Contacts between the two chains:
Residue Y116 in chain A is in contact with residue L8 in chain B (closest heavy-atom distance 4.0 Å).
Residue W147 in chain A interacts with residue K7 in chain B (closest heavy-atom distance 4.0 Å).
Residue N70 in chain A interacts with residue F5 in chain B (closest heavy-atom distance 3.8 Å).
Residue K66 in chain A contacts residue I2 in chain B (closest heavy-atom distance 3.7 Å).
Residue Y22 in chain A interacts with residue F5 in chain B (closest heavy-atom distance 4.9 Å).
Residue Y159 in chain A is in contact with residue I3 in chain B (closest heavy-atom distance 3.0 Å).
Residue W167 in chain A is in contact with residue S1 in chain B (closest heavy-atom distance 2.9 Å).
Residue E24 in chain A interacts with residue I3 in chain B (closest heavy-atom distance 4.6 Å).
Residue L81 in chain A contacts residue L8 in chain B (closest heavy-atom distance 4.7 Å).
Residue V97 in chain A contacts residue F5 in chain B (closest heavy-atom distance 3.5 Å).
Residue S73 in chain A contacts residue K7 in chain B (closest heavy-atom distance 2.6 Å).
Residue T80 in chain A interacts with residue L8 in chain B (closest heavy-atom distance 2.9 Å).
Residue S99 in chain A is in contact with residue I3 in chain B (closest heavy-atom distance 3.5 Å).
Residue N70 in chain A contacts residue N4 in chain B (closest heavy-atom distance 3.4 Å).
Residue I95 in chain A contacts residue L8 in chain B (closest heavy-atom distance 5.0 Å).
Residue S73 in chain A contacts residue F5 in chain B (closest heavy-atom distance 3.8 Å).
Residue F74 in chain A is in contact with residue F5 in chain B (closest heavy-atom distance 4.0 Å).
Residue D77 in chain A is in contact with residue L8 in chain B (closest heavy-atom distance 2.4 Å).
Residue Y171 in chain A contacts residue S1 in chain B (closest heavy-atom distance 3.0 Å).
Residue L156 in chain A is in contact with residue I3 in chain B (closest heavy-atom distance 4.1 Å).
Residue Y159 in chain A contacts residue I2 in chain B (closest heavy-atom distance 3.1 Å).
Residue Y116 in chain A interacts with residue F5 in chain B (closest heavy-atom distance 3.0 Å).
Residue D77 in chain A contacts residue E6 in chain B (closest heavy-atom distance 4.7 Å).
Residue T143 in chain A interacts with residue L8 in chain B (closest heavy-atom distance 3.5 Å).
Residue W147 in chain A is in contact with residue L8 in chain B (closest heavy-atom distance 3.2 Å).
Residue Y7 in chain A contacts residue I2 in chain B (closest heavy-atom distance 3.0 Å).
Residue Y7 in chain A is in contact with residue S1 in chain B (closest heavy-atom distance 2.6 Å).
Residue E152 in chain A contacts residue E6 in chain B (closest heavy-atom distance 3.9 Å).
Residue R155 in chain A interacts with residue E6 in chain B (closest heavy-atom distance 4.8 Å).
Residue E63 in chain A is in contact with residue I2 in chain B (closest heavy-atom distance 4.1 Å).
Residue V76 in chain A is in contact with residue K7 in chain B (closest heavy-atom distance 4.2 Å).
Residue D77 in chain A contacts residue K7 in chain B (closest heavy-atom distance 2.8 Å).
Residue V9 in chain A is in contact with residue F5 in chain B (closest heavy-atom distance 3.7 Å).
Residue N70 in chain A interacts with residue I3 in chain B (closest heavy-atom distance 3.6 Å).
Residue E152 in chain A interacts with residue I3 in chain B (closest heavy-atom distance 4.6 Å).
Residue K146 in chain A contacts residue K7 in chain B (closest heavy-atom distance 4.5 Å).
Residue L5 in chain A contacts residue S1 in chain B (closest heavy-atom distance 4.5 Å).
Residue E152 in chain A is in contact with residue N4 in chain B (closest heavy-atom distance 3.9 Å).
Residue V9 in chain A interacts with residue I2 in chain B (closest heavy-atom distance 3.6 Å).
Residue E24 in chain A is in contact with residue F5 in chain B (closest heavy-atom distance 4.3 Å).
Residue S99 in chain A interacts with residue F5 in chain B (closest heavy-atom distance 3.4 Å).
Residue E24 in chain A interacts with residue I2 in chain B (closest heavy-atom distance 3.0 Å).
Residue Q114 in chain A contacts residue F5 in chain B (closest heavy-atom distance 3.2 Å).
Residue Q114 in chain A is in contact with residue I3 in chain B (closest heavy-atom distance 4.4 Å).
Residue K66 in chain A interacts with residue I3 in chain B (closest heavy-atom distance 4.7 Å).
Residue K66 in chain A contacts residue S1 in chain B (closest heavy-atom distance 4.3 Å).
Residue Y22 in chain A interacts with residue I2 in chain B (closest heavy-atom distance 4.9 Å).
Residue Y84 in chain A contacts residue L8 in chain B (closest heavy-atom distance 2.8 Å).
Residue Y59 in chain A contacts residue S1 in chain B (closest heavy-atom distance 3.7 Å).
Residue Y123 in chain A contacts residue L8 in chain B (closest heavy-atom distance 4.6 Å).
Residue E63 in chain A is in contact with residue S1 in chain B (closest heavy-atom distance 2.9 Å).
Residue K146 in chain A contacts residue L8 in chain B (closest heavy-atom distance 2.9 Å).
Residue Y7 in chain A contacts residue I3 in chain B (closest heavy-atom distance 4.7 Å).
Residue E152 in chain A interacts with residue F5 in chain B (closest heavy-atom distance 4.4 Å).
Residue K66 in chain A contacts residue N4 in chain B (closest heavy-atom distance 3.9 Å).
Residue A150 in chain A interacts with residue E6 in chain B (closest heavy-atom distance 4.8 Å).
Residue Y159 in chain A interacts with residue S1 in chain B (closest heavy-atom distance 3.2 Å).
Residue N70 in chain A is in contact with residue I2 in chain B (closest heavy-atom distance 4.0 Å).
Residue I124 in chain A contacts residue L8 in chain B (closest heavy-atom distance 5.0 Å).
Residue W147 in chain A contacts residue E6 in chain B (closest heavy-atom distance 3.2 Å).

Sequence of chain A:
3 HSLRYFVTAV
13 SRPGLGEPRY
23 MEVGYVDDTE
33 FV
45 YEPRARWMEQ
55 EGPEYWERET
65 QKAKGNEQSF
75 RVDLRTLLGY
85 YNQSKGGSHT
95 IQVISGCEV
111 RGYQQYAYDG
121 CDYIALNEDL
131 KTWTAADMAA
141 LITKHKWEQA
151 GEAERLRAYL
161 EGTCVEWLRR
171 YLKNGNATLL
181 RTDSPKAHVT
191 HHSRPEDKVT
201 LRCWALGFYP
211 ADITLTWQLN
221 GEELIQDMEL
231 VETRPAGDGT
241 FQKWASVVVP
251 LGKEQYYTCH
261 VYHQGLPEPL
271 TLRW

These two protein chains interact to form a complex.

Sequence of chain B:
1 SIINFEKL